This data describes a binding interaction between two proteins.

Sequence of the first protein:
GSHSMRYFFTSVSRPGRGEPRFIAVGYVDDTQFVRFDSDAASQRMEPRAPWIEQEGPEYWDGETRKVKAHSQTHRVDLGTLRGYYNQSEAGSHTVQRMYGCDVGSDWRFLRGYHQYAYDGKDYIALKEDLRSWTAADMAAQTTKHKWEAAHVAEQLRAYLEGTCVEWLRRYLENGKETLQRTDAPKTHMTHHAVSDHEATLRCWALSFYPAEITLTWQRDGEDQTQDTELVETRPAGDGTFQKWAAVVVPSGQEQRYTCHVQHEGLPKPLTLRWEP

Sequence of the second protein:
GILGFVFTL

Residue-level contacts at the interface:
Residue Y171 in the first protein interacts with residue G1 in the second protein (closest heavy-atom distance 2.8 Å).
Residue L156 in the first protein interacts with residue F7 in the second protein (closest heavy-atom distance 4.1 Å).
Residue K146 in the first protein contacts residue T8 in the second protein (closest heavy-atom distance 3.2 Å).
Residue Y59 in the first protein contacts residue G1 in the second protein (closest heavy-atom distance 4.4 Å).
Residue Y99 in the first protein interacts with residue L3 in the second protein (closest heavy-atom distance 3.1 Å).
Residue T80 in the first protein interacts with residue L9 in the second protein (closest heavy-atom distance 4.5 Å).
Residue Y99 in the first protein interacts with residue I2 in the second protein (closest heavy-atom distance 3.4 Å).
Residue W147 in the first protein contacts residue T8 in the second protein (closest heavy-atom distance 3.0 Å).
Residue K66 in the first protein interacts with residue G4 in the second protein (closest heavy-atom distance 3.8 Å).
Residue D77 in the first protein is in contact with residue T8 in the second protein (closest heavy-atom distance 3.5 Å).
Residue M45 in the first protein contacts residue I2 in the second protein (closest heavy-atom distance 4.5 Å).
Residue Y116 in the first protein interacts with residue L9 in the second protein (closest heavy-atom distance 4.3 Å).
Residue Y123 in the first protein interacts with residue L9 in the second protein (closest heavy-atom distance 3.8 Å).
Residue Y159 in the first protein is in contact with residue G1 in the second protein (closest heavy-atom distance 2.8 Å).
Residue I124 in the first protein is in contact with residue L9 in the second protein (closest heavy-atom distance 4.1 Å).
Residue E63 in the first protein interacts with residue I2 in the second protein (closest heavy-atom distance 3.2 Å).
Residue D77 in the first protein interacts with residue L9 in the second protein (closest heavy-atom distance 3.0 Å).
Residue L81 in the first protein interacts with residue L9 in the second protein (closest heavy-atom distance 4.0 Å).
Residue W167 in the first protein is in contact with residue G1 in the second protein (closest heavy-atom distance 3.4 Å).
Residue H114 in the first protein interacts with residue F7 in the second protein (closest heavy-atom distance 3.9 Å).
Residue Q155 in the first protein interacts with residue F5 in the second protein (closest heavy-atom distance 3.6 Å).
Residue V152 in the first protein interacts with residue F7 in the second protein (closest heavy-atom distance 3.7 Å).
Residue Y7 in the first protein contacts residue G1 in the second protein (closest heavy-atom distance 3.1 Å).
Residue Y116 in the first protein interacts with residue F7 in the second protein (closest heavy-atom distance 4.3 Å).
Residue H70 in the first protein contacts residue V6 in the second protein (closest heavy-atom distance 3.7 Å).
Residue V76 in the first protein is in contact with residue T8 in the second protein (closest heavy-atom distance 4.0 Å).
Residue Y159 in the first protein is in contact with residue I2 in the second protein (closest heavy-atom distance 4.0 Å).
Residue K146 in the first protein contacts residue L9 in the second protein (closest heavy-atom distance 3.6 Å).
Residue Y84 in the first protein contacts residue L9 in the second protein (closest heavy-atom distance 2.9 Å).
Residue H114 in the first protein contacts residue L3 in the second protein (closest heavy-atom distance 4.9 Å).
Residue A69 in the first protein interacts with residue V6 in the second protein (closest heavy-atom distance 3.9 Å).
Residue T73 in the first protein interacts with residue F7 in the second protein (closest heavy-atom distance 3.3 Å).
Residue K66 in the first protein is in contact with residue L3 in the second protein (closest heavy-atom distance 3.7 Å).
Residue V95 in the first protein is in contact with residue L9 in the second protein (closest heavy-atom distance 5.0 Å).
Residue T143 in the first protein is in contact with residue L9 in the second protein (closest heavy-atom distance 2.9 Å).
Residue W147 in the first protein is in contact with residue L9 in the second protein (closest heavy-atom distance 3.4 Å).
Residue Y159 in the first protein contacts residue L3 in the second protein (closest heavy-atom distance 3.5 Å).
Residue K66 in the first protein interacts with residue V6 in the second protein (closest heavy-atom distance 4.9 Å).
Residue L156 in the first protein contacts residue L3 in the second protein (closest heavy-atom distance 3.9 Å).
Residue K66 in the first protein is in contact with residue I2 in the second protein (closest heavy-atom distance 2.9 Å).
Residue D77 in the first protein is in contact with residue F7 in the second protein (closest heavy-atom distance 4.5 Å).
Residue Y7 in the first protein is in contact with residue I2 in the second protein (closest heavy-atom distance 3.3 Å).
Residue H70 in the first protein interacts with residue I2 in the second protein (closest heavy-atom distance 3.7 Å).
Residue R97 in the first protein contacts residue F7 in the second protein (closest heavy-atom distance 3.6 Å).
Residue E63 in the first protein is in contact with residue G1 in the second protein (closest heavy-atom distance 3.5 Å).
Residue M5 in the first protein interacts with residue G1 in the second protein (closest heavy-atom distance 4.1 Å).
Residue T73 in the first protein interacts with residue V6 in the second protein (closest heavy-atom distance 3.2 Å).
Residue H70 in the first protein contacts residue F5 in the second protein (closest heavy-atom distance 4.8 Å).
Residue K66 in the first protein is in contact with residue G1 in the second protein (closest heavy-atom distance 4.1 Å).
Residue F9 in the first protein contacts residue I2 in the second protein (closest heavy-atom distance 4.5 Å).
Residue W147 in the first protein contacts residue F7 in the second protein (closest heavy-atom distance 3.8 Å).
Residue V67 in the first protein contacts residue I2 in the second protein (closest heavy-atom distance 3.8 Å).
Residue R97 in the first protein contacts residue L3 in the second protein (closest heavy-atom distance 3.6 Å).
Residue H70 in the first protein contacts residue L3 in the second protein (closest heavy-atom distance 3.3 Å).
Residue L156 in the first protein contacts residue F5 in the second protein (closest heavy-atom distance 4.2 Å).
Residue T73 in the first protein is in contact with residue T8 in the second protein (closest heavy-atom distance 4.3 Å).